Sequence of protein 1:
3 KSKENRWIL

Residue-level contacts at the interface:
Residue N172 in protein 2 contacts residue K3 in protein 1 (closest heavy-atom distance 3.3 Å).
Residue L109 in protein 2 interacts with residue L11 in protein 1 (closest heavy-atom distance 4.2 Å).
Residue T138 in protein 2 interacts with residue L11 in protein 1 (closest heavy-atom distance 4.0 Å).
Residue A248 in protein 2 interacts with residue W9 in protein 1 (closest heavy-atom distance 3.5 Å).
Residue N172 in protein 2 contacts residue W9 in protein 1 (closest heavy-atom distance 4.0 Å).
Residue S32 in protein 2 contacts residue L11 in protein 1 (closest heavy-atom distance 3.2 Å).
Residue C47 in protein 2 interacts with residue I10 in protein 1 (closest heavy-atom distance 4.4 Å).
Residue V78 in protein 2 is in contact with residue R8 in protein 1 (closest heavy-atom distance 4.8 Å).
Residue T30 in protein 2 contacts residue R8 in protein 1 (closest heavy-atom distance 4.1 Å).
Residue P250 in protein 2 is in contact with residue I10 in protein 1 (closest heavy-atom distance 4.0 Å).
Residue F200 in protein 2 interacts with residue K3 in protein 1 (closest heavy-atom distance 3.5 Å).
Residue A248 in protein 2 interacts with residue R8 in protein 1 (closest heavy-atom distance 4.0 Å).
Residue G83 in protein 2 interacts with residue I10 in protein 1 (closest heavy-atom distance 4.9 Å).
Residue D235 in protein 2 contacts residue R8 in protein 1 (closest heavy-atom distance 3.1 Å).
Residue T108 in protein 2 interacts with residue R8 in protein 1 (closest heavy-atom distance 4.0 Å).
Residue C314 in protein 2 is in contact with residue W9 in protein 1 (closest heavy-atom distance 4.6 Å).
Residue F48 in protein 2 is in contact with residue I10 in protein 1 (closest heavy-atom distance 3.7 Å).
Residue T82 in protein 2 interacts with residue L11 in protein 1 (closest heavy-atom distance 3.8 Å).
Residue C314 in protein 2 is in contact with residue E6 in protein 1 (closest heavy-atom distance 3.4 Å).
Residue I110 in protein 2 interacts with residue I10 in protein 1 (closest heavy-atom distance 3.4 Å).
Residue I203 in protein 2 contacts residue W9 in protein 1 (closest heavy-atom distance 3.6 Å).
Residue P201 in protein 2 is in contact with residue W9 in protein 1 (closest heavy-atom distance 3.3 Å).
Residue S249 in protein 2 is in contact with residue I10 in protein 1 (closest heavy-atom distance 4.7 Å).
Residue P232 in protein 2 interacts with residue N7 in protein 1 (closest heavy-atom distance 3.8 Å).
Residue C247 in protein 2 is in contact with residue N7 in protein 1 (closest heavy-atom distance 3.8 Å).
Residue S249 in protein 2 interacts with residue W9 in protein 1 (closest heavy-atom distance 4.0 Å).
Residue S249 in protein 2 interacts with residue E6 in protein 1 (closest heavy-atom distance 3.4 Å).
Residue Y234 in protein 2 interacts with residue N7 in protein 1 (closest heavy-atom distance 4.0 Å).
Residue S312 in protein 2 interacts with residue W9 in protein 1 (closest heavy-atom distance 3.6 Å).
Residue P250 in protein 2 contacts residue W9 in protein 1 (closest heavy-atom distance 3.5 Å).
Residue T82 in protein 2 interacts with residue I10 in protein 1 (closest heavy-atom distance 2.7 Å).
Residue F253 in protein 2 contacts residue I10 in protein 1 (closest heavy-atom distance 3.7 Å).
Residue I110 in protein 2 interacts with residue L11 in protein 1 (closest heavy-atom distance 3.8 Å).
Residue S249 in protein 2 is in contact with residue N7 in protein 1 (closest heavy-atom distance 4.2 Å).
Residue P232 in protein 2 contacts residue E6 in protein 1 (closest heavy-atom distance 3.5 Å).
Residue A248 in protein 2 interacts with residue L11 in protein 1 (closest heavy-atom distance 3.6 Å).
Residue S312 in protein 2 contacts residue E6 in protein 1 (closest heavy-atom distance 3.9 Å).
Residue A248 in protein 2 is in contact with residue I10 in protein 1 (closest heavy-atom distance 3.0 Å).
Residue I313 in protein 2 is in contact with residue E6 in protein 1 (closest heavy-atom distance 4.9 Å).
Residue G233 in protein 2 is in contact with residue N7 in protein 1 (closest heavy-atom distance 3.1 Å).
Residue S80 in protein 2 contacts residue L11 in protein 1 (closest heavy-atom distance 4.3 Å).
Residue I110 in protein 2 contacts residue W9 in protein 1 (closest heavy-atom distance 4.6 Å).
Residue T198 in protein 2 is in contact with residue K3 in protein 1 (closest heavy-atom distance 3.3 Å).
Residue P232 in protein 2 is in contact with residue K5 in protein 1 (closest heavy-atom distance 3.6 Å).
Residue V237 in protein 2 is in contact with residue L11 in protein 1 (closest heavy-atom distance 4.9 Å).
Residue A248 in protein 2 interacts with residue N7 in protein 1 (closest heavy-atom distance 2.8 Å).
Residue A248 in protein 2 interacts with residue E6 in protein 1 (closest heavy-atom distance 4.0 Å).
Residue S80 in protein 2 contacts residue R8 in protein 1 (closest heavy-atom distance 3.0 Å).
Residue F200 in protein 2 is in contact with residue W9 in protein 1 (closest heavy-atom distance 3.3 Å).
Residue N34 in protein 2 contacts residue I10 in protein 1 (closest heavy-atom distance 4.2 Å).
Residue T108 in protein 2 interacts with residue L11 in protein 1 (closest heavy-atom distance 3.9 Å).
Residue D235 in protein 2 interacts with residue L11 in protein 1 (closest heavy-atom distance 4.8 Å).
Residue D235 in protein 2 contacts residue N7 in protein 1 (closest heavy-atom distance 3.7 Å).
Residue S32 in protein 2 contacts residue R8 in protein 1 (closest heavy-atom distance 4.7 Å).

Sequence of protein 2:
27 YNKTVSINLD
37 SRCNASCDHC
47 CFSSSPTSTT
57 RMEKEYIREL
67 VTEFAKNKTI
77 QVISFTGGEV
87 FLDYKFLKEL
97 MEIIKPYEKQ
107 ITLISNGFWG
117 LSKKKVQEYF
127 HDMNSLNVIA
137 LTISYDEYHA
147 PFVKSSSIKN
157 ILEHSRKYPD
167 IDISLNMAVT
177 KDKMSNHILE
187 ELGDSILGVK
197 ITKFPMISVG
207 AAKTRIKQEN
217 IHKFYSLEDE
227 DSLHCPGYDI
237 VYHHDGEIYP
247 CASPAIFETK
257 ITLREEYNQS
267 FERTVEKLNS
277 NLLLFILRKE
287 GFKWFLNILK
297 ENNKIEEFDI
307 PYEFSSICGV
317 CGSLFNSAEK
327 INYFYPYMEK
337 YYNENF

The following describes two proteins that form a bound complex.